Sequence of protein 1:
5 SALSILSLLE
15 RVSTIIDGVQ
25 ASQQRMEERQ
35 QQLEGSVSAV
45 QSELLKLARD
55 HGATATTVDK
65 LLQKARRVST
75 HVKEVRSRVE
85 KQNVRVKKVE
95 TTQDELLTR

Sequence of protein 2:
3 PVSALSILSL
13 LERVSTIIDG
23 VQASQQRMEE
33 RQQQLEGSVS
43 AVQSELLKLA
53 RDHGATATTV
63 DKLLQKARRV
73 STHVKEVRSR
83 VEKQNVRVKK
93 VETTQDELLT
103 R

This data describes a binding interaction between two proteins.

Residue-level contacts at the interface:
Residue S26 in protein 2 contacts residue Q27 in protein 1 (closest heavy-atom distance 3.4 Å).
Residue R89 in protein 2 contacts residue K91 in protein 1 (closest heavy-atom distance 3.6 Å).
Residue L12 in protein 2 interacts with residue L10 in protein 1 (closest heavy-atom distance 3.5 Å).
Residue L65 in protein 2 interacts with residue L65 in protein 1 (closest heavy-atom distance 3.8 Å).
Residue D54 in protein 2 interacts with residue H55 in protein 1 (closest heavy-atom distance 3.6 Å).
Residue V16 in protein 2 is in contact with residue V16 in protein 1 (closest heavy-atom distance 3.8 Å).
Residue V44 in protein 2 interacts with residue Q45 in protein 1 (closest heavy-atom distance 3.5 Å).
Residue I9 in protein 2 is in contact with residue I9 in protein 1 (closest heavy-atom distance 3.8 Å).
Residue V44 in protein 2 contacts residue L48 in protein 1 (closest heavy-atom distance 3.8 Å).
Residue I20 in protein 2 contacts residue I20 in protein 1 (closest heavy-atom distance 3.8 Å).
Residue V93 in protein 2 contacts residue V93 in protein 1 (closest heavy-atom distance 3.4 Å).
Residue Q86 in protein 2 interacts with residue N87 in protein 1 (closest heavy-atom distance 3.3 Å).
Residue L37 in protein 2 interacts with residue Q34 in protein 1 (closest heavy-atom distance 3.3 Å).
Residue Q34 in protein 2 is in contact with residue Q34 in protein 1 (closest heavy-atom distance 3.9 Å).
Residue L37 in protein 2 contacts residue E38 in protein 1 (closest heavy-atom distance 4.0 Å).
Residue R33 in protein 2 contacts residue Q34 in protein 1 (closest heavy-atom distance 3.4 Å).
Residue Q86 in protein 2 is in contact with residue Q86 in protein 1 (closest heavy-atom distance 3.5 Å).
Residue T58 in protein 2 contacts residue V62 in protein 1 (closest heavy-atom distance 3.9 Å).
Residue R89 in protein 2 interacts with residue V90 in protein 1 (closest heavy-atom distance 3.5 Å).
Residue L37 in protein 2 interacts with residue V41 in protein 1 (closest heavy-atom distance 3.7 Å).
Residue V23 in protein 2 contacts residue V23 in protein 1 (closest heavy-atom distance 3.8 Å).
Residue L51 in protein 2 contacts residue L48 in protein 1 (closest heavy-atom distance 3.9 Å).
Residue I19 in protein 2 contacts residue I20 in protein 1 (closest heavy-atom distance 3.7 Å).
Residue Q86 in protein 2 interacts with residue V83 in protein 1 (closest heavy-atom distance 2.8 Å).
Residue V90 in protein 2 interacts with residue V90 in protein 1 (closest heavy-atom distance 3.8 Å).
Residue T58 in protein 2 interacts with residue H55 in protein 1 (closest heavy-atom distance 2.7 Å).
Residue V16 in protein 2 is in contact with residue I20 in protein 1 (closest heavy-atom distance 4.0 Å).
Residue V41 in protein 2 is in contact with residue V41 in protein 1 (closest heavy-atom distance 3.7 Å).
Residue R82 in protein 2 contacts residue E84 in protein 1 (closest heavy-atom distance 3.3 Å).
Residue L37 in protein 2 contacts residue L37 in protein 1 (closest heavy-atom distance 3.8 Å).
Residue V23 in protein 2 contacts residue Q27 in protein 1 (closest heavy-atom distance 3.1 Å).
Residue V93 in protein 2 is in contact with residue Q97 in protein 1 (closest heavy-atom distance 3.2 Å).
Residue S26 in protein 2 contacts residue E31 in protein 1 (closest heavy-atom distance 3.2 Å).
Residue Q97 in protein 2 contacts residue Q97 in protein 1 (closest heavy-atom distance 3.5 Å).
Residue L48 in protein 2 is in contact with residue L48 in protein 1 (closest heavy-atom distance 4.0 Å).
Residue V23 in protein 2 interacts with residue Q24 in protein 1 (closest heavy-atom distance 3.8 Å).
Residue V93 in protein 2 contacts residue E94 in protein 1 (closest heavy-atom distance 3.7 Å).
Residue Q27 in protein 2 contacts residue Q27 in protein 1 (closest heavy-atom distance 3.2 Å).
Residue R33 in protein 2 contacts residue Q35 in protein 1 (closest heavy-atom distance 3.9 Å).
Residue T61 in protein 2 is in contact with residue V62 in protein 1 (closest heavy-atom distance 3.6 Å).
Residue R89 in protein 2 contacts residue E94 in protein 1 (closest heavy-atom distance 3.0 Å).
Residue V4 in protein 2 contacts residue L10 in protein 1 (closest heavy-atom distance 3.8 Å).
Residue L65 in protein 2 contacts residue V62 in protein 1 (closest heavy-atom distance 3.9 Å).
Residue M30 in protein 2 interacts with residue M30 in protein 1 (closest heavy-atom distance 3.6 Å).
Residue M30 in protein 2 is in contact with residue E31 in protein 1 (closest heavy-atom distance 3.7 Å).
Residue T61 in protein 2 is in contact with residue L66 in protein 1 (closest heavy-atom distance 3.7 Å).
Residue H55 in protein 2 interacts with residue H55 in protein 1 (closest heavy-atom distance 3.5 Å).
Residue M30 in protein 2 interacts with residue Q34 in protein 1 (closest heavy-atom distance 3.7 Å).
Residue S40 in protein 2 is in contact with residue Q45 in protein 1 (closest heavy-atom distance 4.0 Å).
Residue L51 in protein 2 is in contact with residue A52 in protein 1 (closest heavy-atom distance 3.7 Å).
Residue V62 in protein 2 contacts residue V62 in protein 1 (closest heavy-atom distance 3.7 Å).
Residue V44 in protein 2 contacts residue V44 in protein 1 (closest heavy-atom distance 3.5 Å).
Residue V83 in protein 2 contacts residue V83 in protein 1 (closest heavy-atom distance 3.9 Å).
Residue T96 in protein 2 contacts residue Q97 in protein 1 (closest heavy-atom distance 3.4 Å).
Residue R33 in protein 2 is in contact with residue E38 in protein 1 (closest heavy-atom distance 3.0 Å).
Residue R89 in protein 2 interacts with residue N87 in protein 1 (closest heavy-atom distance 2.5 Å).
Residue K68 in protein 2 is in contact with residue S73 in protein 1 (closest heavy-atom distance 3.6 Å).
Residue E47 in protein 2 is in contact with residue L48 in protein 1 (closest heavy-atom distance 3.7 Å).
Residue L51 in protein 2 contacts residue L51 in protein 1 (closest heavy-atom distance 3.9 Å).
Residue L13 in protein 2 interacts with residue L13 in protein 1 (closest heavy-atom distance 3.6 Å).